Sequence of protein 1:
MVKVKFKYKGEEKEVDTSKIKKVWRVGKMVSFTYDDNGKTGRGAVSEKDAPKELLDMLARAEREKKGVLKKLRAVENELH

Sequence of protein 2:
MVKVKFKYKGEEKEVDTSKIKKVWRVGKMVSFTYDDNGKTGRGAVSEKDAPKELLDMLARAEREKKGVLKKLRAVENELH

The following describes two proteins that form a bound complex.

Interface contacts:
Residue K71 in protein 1 contacts residue V75 in protein 2 (closest heavy-atom distance 3.6 Å).
Residue V68 in protein 1 is in contact with residue V75 in protein 2 (closest heavy-atom distance 5.0 Å).
Residue L72 in protein 1 contacts residue V75 in protein 2 (closest heavy-atom distance 4.1 Å).
Residue V75 in protein 1 interacts with residue V75 in protein 2 (closest heavy-atom distance 4.0 Å).
Residue V75 in protein 1 interacts with residue V68 in protein 2 (closest heavy-atom distance 5.0 Å).
Residue V75 in protein 1 interacts with residue L72 in protein 2 (closest heavy-atom distance 4.1 Å).
Residue K71 in protein 1 contacts residue E78 in protein 2 (closest heavy-atom distance 2.3 Å).
Residue E64 in protein 1 is in contact with residue H80 in protein 2 (closest heavy-atom distance 4.8 Å).
Residue V75 in protein 1 is in contact with residue K71 in protein 2 (closest heavy-atom distance 3.6 Å).
Residue H80 in protein 1 interacts with residue E64 in protein 2 (closest heavy-atom distance 4.8 Å).
Residue L72 in protein 1 interacts with residue L72 in protein 2 (closest heavy-atom distance 3.8 Å).
Residue E78 in protein 1 interacts with residue K71 in protein 2 (closest heavy-atom distance 2.3 Å).